Sequence of protein 1:
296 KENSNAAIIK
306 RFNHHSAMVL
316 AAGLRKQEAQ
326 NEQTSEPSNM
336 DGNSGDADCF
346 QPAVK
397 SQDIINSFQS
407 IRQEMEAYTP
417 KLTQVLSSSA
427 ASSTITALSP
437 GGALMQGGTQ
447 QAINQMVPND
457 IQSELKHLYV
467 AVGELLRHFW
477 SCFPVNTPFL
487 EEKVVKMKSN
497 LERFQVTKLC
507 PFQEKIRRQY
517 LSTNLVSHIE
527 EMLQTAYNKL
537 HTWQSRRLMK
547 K

Sequence of protein 2:
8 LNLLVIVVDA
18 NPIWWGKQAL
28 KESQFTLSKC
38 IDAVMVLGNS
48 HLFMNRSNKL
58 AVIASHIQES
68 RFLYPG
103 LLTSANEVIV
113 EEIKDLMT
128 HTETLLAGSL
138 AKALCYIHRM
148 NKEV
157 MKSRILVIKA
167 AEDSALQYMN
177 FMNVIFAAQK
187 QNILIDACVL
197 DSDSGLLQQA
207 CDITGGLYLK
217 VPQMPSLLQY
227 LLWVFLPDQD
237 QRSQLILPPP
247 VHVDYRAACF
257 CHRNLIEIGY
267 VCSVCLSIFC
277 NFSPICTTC

Contacts between the two chains:
Residue V112 in protein 2 contacts residue Y414 in protein 1 (closest heavy-atom distance 3.6 Å).
Residue A26 in protein 2 interacts with residue S406 in protein 1 (closest heavy-atom distance 4.2 Å).
Residue G23 in protein 2 interacts with residue S403 in protein 1 (closest heavy-atom distance 3.5 Å).
Residue M119 in protein 2 contacts residue I407 in protein 1 (closest heavy-atom distance 4.0 Å).
Residue T33 in protein 2 interacts with residue E410 in protein 1 (closest heavy-atom distance 3.9 Å).
Residue D39 in protein 2 interacts with residue Q420 in protein 1 (closest heavy-atom distance 3.9 Å).
Residue T120 in protein 2 interacts with residue R408 in protein 1 (closest heavy-atom distance 3.5 Å).
Residue D39 in protein 2 is in contact with residue V421 in protein 1 (closest heavy-atom distance 3.4 Å).
Residue P221 in protein 2 interacts with residue L422 in protein 1 (closest heavy-atom distance 3.4 Å).
Residue S222 in protein 2 contacts residue A426 in protein 1 (closest heavy-atom distance 4.4 Å).
Residue M119 in protein 2 interacts with residue M411 in protein 1 (closest heavy-atom distance 3.7 Å).
Residue W229 in protein 2 is in contact with residue I431 in protein 1 (closest heavy-atom distance 3.6 Å).
Residue K116 in protein 2 contacts residue Y414 in protein 1 (closest heavy-atom distance 3.8 Å).
Residue P245 in protein 2 interacts with residue L440 in protein 1 (closest heavy-atom distance 4.0 Å).
Residue S35 in protein 2 contacts residue M411 in protein 1 (closest heavy-atom distance 4.1 Å).
Residue V43 in protein 2 is in contact with residue K417 in protein 1 (closest heavy-atom distance 3.8 Å).
Residue W229 in protein 2 contacts residue L434 in protein 1 (closest heavy-atom distance 3.5 Å).
Residue Y226 in protein 2 interacts with residue A433 in protein 1 (closest heavy-atom distance 3.9 Å).
Residue T120 in protein 2 interacts with residue E412 in protein 1 (closest heavy-atom distance 4.1 Å).
Residue P19 in protein 2 interacts with residue I407 in protein 1 (closest heavy-atom distance 3.5 Å).
Residue S35 in protein 2 interacts with residue Y414 in protein 1 (closest heavy-atom distance 3.6 Å).
Residue Y226 in protein 2 is in contact with residue L434 in protein 1 (closest heavy-atom distance 3.6 Å).
Residue N46 in protein 2 is in contact with residue K417 in protein 1 (closest heavy-atom distance 4.3 Å).
Residue S222 in protein 2 contacts residue T430 in protein 1 (closest heavy-atom distance 3.8 Å).
Residue A40 in protein 2 is in contact with residue V421 in protein 1 (closest heavy-atom distance 4.3 Å).
Residue Y226 in protein 2 contacts residue T430 in protein 1 (closest heavy-atom distance 3.6 Å).
Residue L34 in protein 2 contacts residue M411 in protein 1 (closest heavy-atom distance 3.8 Å).
Residue P19 in protein 2 is in contact with residue S403 in protein 1 (closest heavy-atom distance 3.7 Å).
Residue I115 in protein 2 is in contact with residue M411 in protein 1 (closest heavy-atom distance 3.9 Å).
Residue I115 in protein 2 interacts with residue Y414 in protein 1 (closest heavy-atom distance 3.4 Å).
Residue M42 in protein 2 contacts residue K417 in protein 1 (closest heavy-atom distance 3.9 Å).
Residue T120 in protein 2 interacts with residue F404 in protein 1 (closest heavy-atom distance 4.3 Å).
Residue M42 in protein 2 contacts residue T415 in protein 1 (closest heavy-atom distance 4.3 Å).
Residue D39 in protein 2 is in contact with residue K417 in protein 1 (closest heavy-atom distance 4.3 Å).
Residue P19 in protein 2 is in contact with residue F404 in protein 1 (closest heavy-atom distance 4.1 Å).
Residue S222 in protein 2 contacts residue L422 in protein 1 (closest heavy-atom distance 4.0 Å).
Residue L27 in protein 2 is in contact with residue S406 in protein 1 (closest heavy-atom distance 3.3 Å).
Residue L224 in protein 2 contacts residue L422 in protein 1 (closest heavy-atom distance 3.8 Å).
Residue M119 in protein 2 contacts residue R408 in protein 1 (closest heavy-atom distance 3.8 Å).
Residue P221 in protein 2 is in contact with residue V421 in protein 1 (closest heavy-atom distance 4.1 Å).
Residue V112 in protein 2 interacts with residue T415 in protein 1 (closest heavy-atom distance 3.8 Å).
Residue K116 in protein 2 interacts with residue E412 in protein 1 (closest heavy-atom distance 3.5 Å).
Residue G23 in protein 2 is in contact with residue I407 in protein 1 (closest heavy-atom distance 3.6 Å).
Residue N108 in protein 2 interacts with residue K417 in protein 1 (closest heavy-atom distance 3.3 Å).
Residue I38 in protein 2 is in contact with residue Y414 in protein 1 (closest heavy-atom distance 3.3 Å).
Residue V230 in protein 2 interacts with residue L434 in protein 1 (closest heavy-atom distance 3.8 Å).
Residue P245 in protein 2 is in contact with residue Q442 in protein 1 (closest heavy-atom distance 3.4 Å).
Residue W22 in protein 2 is in contact with residue I407 in protein 1 (closest heavy-atom distance 3.6 Å).
Residue L224 in protein 2 interacts with residue V421 in protein 1 (closest heavy-atom distance 3.7 Å).
Residue Q225 in protein 2 contacts residue L422 in protein 1 (closest heavy-atom distance 4.1 Å).
Residue I20 in protein 2 interacts with residue F404 in protein 1 (closest heavy-atom distance 4.0 Å).
Residue K36 in protein 2 is in contact with residue Q420 in protein 1 (closest heavy-atom distance 4.0 Å).
Residue K116 in protein 2 is in contact with residue M411 in protein 1 (closest heavy-atom distance 3.4 Å).
Residue V43 in protein 2 contacts residue V421 in protein 1 (closest heavy-atom distance 4.1 Å).
Residue Q225 in protein 2 interacts with residue A427 in protein 1 (closest heavy-atom distance 4.0 Å).
Residue Q225 in protein 2 contacts residue T430 in protein 1 (closest heavy-atom distance 3.7 Å).
Residue I20 in protein 2 is in contact with residue S403 in protein 1 (closest heavy-atom distance 3.5 Å).
Residue K24 in protein 2 contacts residue S403 in protein 1 (closest heavy-atom distance 4.1 Å).
Residue I20 in protein 2 contacts residue I400 in protein 1 (closest heavy-atom distance 3.8 Å).
Residue D39 in protein 2 contacts residue P416 in protein 1 (closest heavy-atom distance 3.4 Å).

These two protein chains interact to form a complex.